Sequence of protein 2:
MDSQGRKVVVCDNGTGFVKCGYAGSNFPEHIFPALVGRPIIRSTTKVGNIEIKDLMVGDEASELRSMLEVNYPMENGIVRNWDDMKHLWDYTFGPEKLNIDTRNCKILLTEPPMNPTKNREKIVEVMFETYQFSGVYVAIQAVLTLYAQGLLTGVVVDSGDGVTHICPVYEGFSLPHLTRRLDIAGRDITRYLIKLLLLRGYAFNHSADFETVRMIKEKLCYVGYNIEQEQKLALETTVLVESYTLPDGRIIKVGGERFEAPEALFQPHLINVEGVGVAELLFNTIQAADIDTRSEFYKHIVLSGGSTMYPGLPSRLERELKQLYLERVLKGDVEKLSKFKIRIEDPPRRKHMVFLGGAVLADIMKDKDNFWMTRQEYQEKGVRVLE

Sequence of protein 1:
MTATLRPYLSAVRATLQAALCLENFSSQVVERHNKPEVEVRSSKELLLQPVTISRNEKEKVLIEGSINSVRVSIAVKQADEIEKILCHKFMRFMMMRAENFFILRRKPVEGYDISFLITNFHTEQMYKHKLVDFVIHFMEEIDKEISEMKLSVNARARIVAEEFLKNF

The following describes two proteins that form a bound complex.

Residue-level contacts at the interface:
Residue T237 in protein 2 contacts residue R106 in protein 1 (closest heavy-atom distance 4.8 Å).
Residue E236 in protein 2 contacts residue R106 in protein 1 (closest heavy-atom distance 4.8 Å).
Residue T237 in protein 2 interacts with residue L104 in protein 1 (closest heavy-atom distance 4.5 Å).
Residue V239 in protein 2 contacts residue F102 in protein 1 (closest heavy-atom distance 4.7 Å).